These two protein chains interact to form a complex.

Residue-level contacts at the interface:
Residue I173 in chain A interacts with residue V96 in chain B (closest heavy-atom distance 4.4 Å).
Residue S166 in chain A interacts with residue S98 in chain B (closest heavy-atom distance 4.9 Å).
Residue R176 in chain A interacts with residue L95 in chain B (closest heavy-atom distance 4.7 Å).
Residue S166 in chain A interacts with residue S97 in chain B (closest heavy-atom distance 5.0 Å).
Residue S166 in chain A is in contact with residue V96 in chain B (closest heavy-atom distance 4.9 Å).
Residue G169 in chain A is in contact with residue L95 in chain B (closest heavy-atom distance 4.5 Å).
Residue L172 in chain A interacts with residue L95 in chain B (closest heavy-atom distance 3.9 Å).

Sequence of chain A:
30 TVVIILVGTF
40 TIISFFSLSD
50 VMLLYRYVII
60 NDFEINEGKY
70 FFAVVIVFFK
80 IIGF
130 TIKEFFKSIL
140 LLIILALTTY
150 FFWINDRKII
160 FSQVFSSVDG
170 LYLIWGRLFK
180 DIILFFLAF

Sequence of chain B:
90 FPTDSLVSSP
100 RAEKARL